Sequence of protein 1:
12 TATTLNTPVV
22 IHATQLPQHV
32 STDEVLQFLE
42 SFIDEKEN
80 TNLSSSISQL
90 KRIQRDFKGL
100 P

Contacts between the two chains:
Residue S9 in protein 2 is in contact with residue V20 in protein 1 (closest heavy-atom distance 3.9 Å).
Residue P6 in protein 2 interacts with residue T15 in protein 1 (closest heavy-atom distance 3.0 Å).
Residue S569 in protein 2 interacts with residue N17 in protein 1 (closest heavy-atom distance 4.2 Å).
Residue G8 in protein 2 interacts with residue T15 in protein 1 (closest heavy-atom distance 4.4 Å).
Residue S569 in protein 2 contacts residue L16 in protein 1 (closest heavy-atom distance 3.4 Å).
Residue V568 in protein 2 contacts residue T80 in protein 1 (closest heavy-atom distance 3.3 Å).
Residue T572 in protein 2 contacts residue L16 in protein 1 (closest heavy-atom distance 3.6 Å).
Residue N567 in protein 2 contacts residue T80 in protein 1 (closest heavy-atom distance 3.3 Å).
Residue G8 in protein 2 is in contact with residue V20 in protein 1 (closest heavy-atom distance 3.5 Å).
Residue N567 in protein 2 interacts with residue N81 in protein 1 (closest heavy-atom distance 2.9 Å).
Residue V568 in protein 2 contacts residue N81 in protein 1 (closest heavy-atom distance 4.5 Å).

This data describes a binding interaction between two proteins.

Sequence of protein 2:
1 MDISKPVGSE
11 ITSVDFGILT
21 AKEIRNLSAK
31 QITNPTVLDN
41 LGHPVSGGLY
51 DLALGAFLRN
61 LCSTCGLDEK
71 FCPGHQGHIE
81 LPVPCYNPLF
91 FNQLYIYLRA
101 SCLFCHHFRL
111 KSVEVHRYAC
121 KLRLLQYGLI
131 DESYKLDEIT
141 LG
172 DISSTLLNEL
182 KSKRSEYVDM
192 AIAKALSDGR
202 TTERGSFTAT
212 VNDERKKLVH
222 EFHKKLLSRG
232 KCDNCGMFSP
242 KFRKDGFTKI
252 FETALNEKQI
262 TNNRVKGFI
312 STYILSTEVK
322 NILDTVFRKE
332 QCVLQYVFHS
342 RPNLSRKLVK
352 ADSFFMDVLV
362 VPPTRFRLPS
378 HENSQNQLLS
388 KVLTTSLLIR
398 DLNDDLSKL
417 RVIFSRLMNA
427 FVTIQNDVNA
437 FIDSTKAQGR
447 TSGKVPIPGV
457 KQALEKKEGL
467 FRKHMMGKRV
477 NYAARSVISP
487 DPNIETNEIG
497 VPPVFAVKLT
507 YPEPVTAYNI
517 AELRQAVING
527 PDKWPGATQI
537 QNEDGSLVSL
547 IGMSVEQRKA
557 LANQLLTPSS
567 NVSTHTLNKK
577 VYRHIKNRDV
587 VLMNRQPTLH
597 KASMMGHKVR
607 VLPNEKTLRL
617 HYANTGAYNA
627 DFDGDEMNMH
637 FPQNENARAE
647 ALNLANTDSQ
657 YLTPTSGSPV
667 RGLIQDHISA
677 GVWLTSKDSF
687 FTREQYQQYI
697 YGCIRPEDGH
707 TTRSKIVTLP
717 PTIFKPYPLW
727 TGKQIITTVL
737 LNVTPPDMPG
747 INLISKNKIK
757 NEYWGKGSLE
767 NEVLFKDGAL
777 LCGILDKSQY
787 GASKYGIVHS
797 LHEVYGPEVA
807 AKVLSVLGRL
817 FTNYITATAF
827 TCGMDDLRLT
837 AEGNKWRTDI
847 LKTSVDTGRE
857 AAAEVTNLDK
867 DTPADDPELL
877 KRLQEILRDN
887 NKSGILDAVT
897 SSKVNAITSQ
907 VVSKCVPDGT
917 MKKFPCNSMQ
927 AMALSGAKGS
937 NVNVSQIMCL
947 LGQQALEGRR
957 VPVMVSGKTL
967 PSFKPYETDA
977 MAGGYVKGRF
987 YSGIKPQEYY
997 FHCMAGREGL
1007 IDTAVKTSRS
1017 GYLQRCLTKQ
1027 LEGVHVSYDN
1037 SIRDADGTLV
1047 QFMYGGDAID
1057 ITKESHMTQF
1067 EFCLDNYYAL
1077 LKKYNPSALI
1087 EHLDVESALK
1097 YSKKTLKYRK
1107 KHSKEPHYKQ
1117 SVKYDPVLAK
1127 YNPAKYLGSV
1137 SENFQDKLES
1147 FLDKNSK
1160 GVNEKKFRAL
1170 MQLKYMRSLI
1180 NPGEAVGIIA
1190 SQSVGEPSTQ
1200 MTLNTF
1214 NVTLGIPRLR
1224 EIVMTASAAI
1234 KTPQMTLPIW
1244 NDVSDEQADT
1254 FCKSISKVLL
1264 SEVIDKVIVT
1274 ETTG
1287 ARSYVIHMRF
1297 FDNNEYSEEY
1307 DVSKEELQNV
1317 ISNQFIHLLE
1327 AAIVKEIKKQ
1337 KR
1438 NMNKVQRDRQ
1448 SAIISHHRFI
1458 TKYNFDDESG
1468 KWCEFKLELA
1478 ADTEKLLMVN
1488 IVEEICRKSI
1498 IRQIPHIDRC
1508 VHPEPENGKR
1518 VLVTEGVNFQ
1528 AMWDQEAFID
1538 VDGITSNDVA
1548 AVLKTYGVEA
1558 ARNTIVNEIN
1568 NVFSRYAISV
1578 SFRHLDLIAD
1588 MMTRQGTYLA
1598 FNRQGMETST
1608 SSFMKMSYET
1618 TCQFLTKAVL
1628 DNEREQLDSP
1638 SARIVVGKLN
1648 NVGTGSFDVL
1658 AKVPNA